Sequence of the first protein:
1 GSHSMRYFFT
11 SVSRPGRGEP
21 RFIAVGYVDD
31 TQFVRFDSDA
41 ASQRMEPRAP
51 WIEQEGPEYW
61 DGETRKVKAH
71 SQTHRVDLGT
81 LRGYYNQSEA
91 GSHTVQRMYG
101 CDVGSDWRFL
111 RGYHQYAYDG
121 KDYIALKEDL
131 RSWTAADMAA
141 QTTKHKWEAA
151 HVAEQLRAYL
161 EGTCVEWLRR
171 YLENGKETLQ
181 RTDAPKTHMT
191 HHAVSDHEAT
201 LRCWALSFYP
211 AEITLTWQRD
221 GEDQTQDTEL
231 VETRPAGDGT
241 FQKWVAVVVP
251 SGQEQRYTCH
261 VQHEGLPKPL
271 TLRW

This data describes a binding interaction between two proteins.

Residue-level contacts at the interface:
Residue T73 in the first protein interacts with residue A7 in the second protein (closest heavy-atom distance 3.5 Å).
Residue Y159 in the first protein is in contact with residue N1 in the second protein (closest heavy-atom distance 2.7 Å).
Residue K66 in the first protein contacts residue L2 in the second protein (closest heavy-atom distance 2.8 Å).
Residue H70 in the first protein is in contact with residue V3 in the second protein (closest heavy-atom distance 3.4 Å).
Residue K146 in the first protein contacts residue V9 in the second protein (closest heavy-atom distance 2.7 Å).
Residue L81 in the first protein contacts residue V9 in the second protein (closest heavy-atom distance 3.9 Å).
Residue E63 in the first protein is in contact with residue L2 in the second protein (closest heavy-atom distance 3.0 Å).
Residue T73 in the first protein contacts residue V6 in the second protein (closest heavy-atom distance 2.9 Å).
Residue Y159 in the first protein contacts residue V3 in the second protein (closest heavy-atom distance 3.6 Å).
Residue T143 in the first protein is in contact with residue T8 in the second protein (closest heavy-atom distance 4.9 Å).
Residue M45 in the first protein contacts residue L2 in the second protein (closest heavy-atom distance 3.4 Å).
Residue D77 in the first protein interacts with residue V9 in the second protein (closest heavy-atom distance 2.9 Å).
Residue T143 in the first protein contacts residue V9 in the second protein (closest heavy-atom distance 2.6 Å).
Residue D77 in the first protein contacts residue A7 in the second protein (closest heavy-atom distance 4.6 Å).
Residue R97 in the first protein is in contact with residue A7 in the second protein (closest heavy-atom distance 4.5 Å).
Residue Y99 in the first protein is in contact with residue L2 in the second protein (closest heavy-atom distance 3.6 Å).
Residue W147 in the first protein contacts residue V9 in the second protein (closest heavy-atom distance 4.0 Å).
Residue W147 in the first protein interacts with residue T8 in the second protein (closest heavy-atom distance 2.8 Å).
Residue T163 in the first protein interacts with residue N1 in the second protein (closest heavy-atom distance 3.6 Å).
Residue R97 in the first protein is in contact with residue V6 in the second protein (closest heavy-atom distance 3.2 Å).
Residue Q155 in the first protein contacts residue S5 in the second protein (closest heavy-atom distance 4.3 Å).
Residue Y59 in the first protein contacts residue N1 in the second protein (closest heavy-atom distance 4.0 Å).
Residue V67 in the first protein contacts residue L2 in the second protein (closest heavy-atom distance 3.6 Å).
Residue K66 in the first protein contacts residue V3 in the second protein (closest heavy-atom distance 3.6 Å).
Residue Y7 in the first protein is in contact with residue L2 in the second protein (closest heavy-atom distance 3.4 Å).
Residue Y84 in the first protein contacts residue V9 in the second protein (closest heavy-atom distance 3.0 Å).
Residue V152 in the first protein contacts residue A7 in the second protein (closest heavy-atom distance 3.7 Å).
Residue W167 in the first protein is in contact with residue N1 in the second protein (closest heavy-atom distance 3.4 Å).
Residue H70 in the first protein interacts with residue V6 in the second protein (closest heavy-atom distance 3.3 Å).
Residue W147 in the first protein contacts residue A7 in the second protein (closest heavy-atom distance 3.8 Å).
Residue Y159 in the first protein is in contact with residue P4 in the second protein (closest heavy-atom distance 4.0 Å).
Residue Y159 in the first protein interacts with residue L2 in the second protein (closest heavy-atom distance 3.7 Å).
Residue L156 in the first protein contacts residue V3 in the second protein (closest heavy-atom distance 4.0 Å).
Residue Y116 in the first protein contacts residue V9 in the second protein (closest heavy-atom distance 3.5 Å).
Residue Y7 in the first protein contacts residue N1 in the second protein (closest heavy-atom distance 2.7 Å).
Residue M5 in the first protein contacts residue N1 in the second protein (closest heavy-atom distance 3.9 Å).
Residue F33 in the first protein contacts residue N1 in the second protein (closest heavy-atom distance 4.6 Å).
Residue Y99 in the first protein is in contact with residue V3 in the second protein (closest heavy-atom distance 3.0 Å).
Residue E63 in the first protein contacts residue N1 in the second protein (closest heavy-atom distance 3.6 Å).
Residue F9 in the first protein contacts residue L2 in the second protein (closest heavy-atom distance 3.6 Å).
Residue V76 in the first protein interacts with residue T8 in the second protein (closest heavy-atom distance 4.1 Å).
Residue K146 in the first protein contacts residue T8 in the second protein (closest heavy-atom distance 3.9 Å).
Residue T80 in the first protein is in contact with residue V9 in the second protein (closest heavy-atom distance 3.8 Å).
Residue D77 in the first protein interacts with residue T8 in the second protein (closest heavy-atom distance 3.4 Å).
Residue Y171 in the first protein contacts residue N1 in the second protein (closest heavy-atom distance 2.7 Å).
Residue K66 in the first protein is in contact with residue N1 in the second protein (closest heavy-atom distance 2.9 Å).
Residue Y123 in the first protein contacts residue V9 in the second protein (closest heavy-atom distance 4.0 Å).
Residue H70 in the first protein is in contact with residue L2 in the second protein (closest heavy-atom distance 4.0 Å).
Residue K66 in the first protein is in contact with residue P4 in the second protein (closest heavy-atom distance 4.0 Å).
Residue T73 in the first protein contacts residue T8 in the second protein (closest heavy-atom distance 3.9 Å).

Sequence of the second protein:
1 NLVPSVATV